The following describes two proteins that form a bound complex.

Sequence of protein 2:
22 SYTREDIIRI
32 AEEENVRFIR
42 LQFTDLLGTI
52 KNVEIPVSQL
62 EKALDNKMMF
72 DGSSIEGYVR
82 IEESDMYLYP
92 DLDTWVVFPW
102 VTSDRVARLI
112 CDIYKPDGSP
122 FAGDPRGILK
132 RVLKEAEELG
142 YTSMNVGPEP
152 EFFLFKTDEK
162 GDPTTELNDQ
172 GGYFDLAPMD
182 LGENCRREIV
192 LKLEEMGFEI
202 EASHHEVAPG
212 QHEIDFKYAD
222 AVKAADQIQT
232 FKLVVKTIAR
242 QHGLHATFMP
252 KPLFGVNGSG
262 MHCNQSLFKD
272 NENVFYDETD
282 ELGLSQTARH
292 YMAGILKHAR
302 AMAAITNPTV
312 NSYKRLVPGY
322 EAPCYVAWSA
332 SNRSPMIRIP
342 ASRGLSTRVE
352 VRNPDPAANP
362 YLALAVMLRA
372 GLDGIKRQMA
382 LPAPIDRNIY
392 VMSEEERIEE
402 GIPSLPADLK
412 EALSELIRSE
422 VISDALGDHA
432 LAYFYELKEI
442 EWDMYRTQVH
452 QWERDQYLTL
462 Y

Sequence of protein 1:
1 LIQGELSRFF

Residue-level contacts at the interface:
Residue Y79 in protein 2 interacts with residue I2 in protein 1 (closest heavy-atom distance 3.4 Å).
Residue V80 in protein 2 is in contact with residue I2 in protein 1 (closest heavy-atom distance 4.1 Å).
Residue E442 in protein 2 contacts residue F9 in protein 1 (closest heavy-atom distance 4.2 Å).
Residue Y79 in protein 2 is in contact with residue E5 in protein 1 (closest heavy-atom distance 3.5 Å).
Residue I82 in protein 2 is in contact with residue L1 in protein 1 (closest heavy-atom distance 3.9 Å).
Residue Y79 in protein 2 contacts residue L6 in protein 1 (closest heavy-atom distance 3.5 Å).
Residue M445 in protein 2 contacts residue F10 in protein 1 (closest heavy-atom distance 4.2 Å).
Residue R81 in protein 2 interacts with residue I2 in protein 1 (closest heavy-atom distance 3.5 Å).
Residue Y79 in protein 2 is in contact with residue R8 in protein 1 (closest heavy-atom distance 3.2 Å).
Residue I441 in protein 2 contacts residue F9 in protein 1 (closest heavy-atom distance 4.1 Å).
Residue I441 in protein 2 contacts residue L6 in protein 1 (closest heavy-atom distance 4.2 Å).
Residue L48 in protein 2 contacts residue R8 in protein 1 (closest heavy-atom distance 4.8 Å).
Residue M445 in protein 2 contacts residue F9 in protein 1 (closest heavy-atom distance 3.8 Å).
Residue R81 in protein 2 is in contact with residue E5 in protein 1 (closest heavy-atom distance 3.4 Å).
Residue Y79 in protein 2 interacts with residue F9 in protein 1 (closest heavy-atom distance 3.5 Å).
Residue I441 in protein 2 interacts with residue I2 in protein 1 (closest heavy-atom distance 4.4 Å).
Residue G78 in protein 2 interacts with residue E5 in protein 1 (closest heavy-atom distance 4.9 Å).